The following describes two proteins that form a bound complex.

Sequence of the second protein:
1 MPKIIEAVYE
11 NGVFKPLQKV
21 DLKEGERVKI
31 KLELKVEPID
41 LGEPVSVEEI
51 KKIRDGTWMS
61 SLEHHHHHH

Residue-level contacts at the interface:
Residue V28 in the second protein contacts residue F14 in the first protein (closest heavy-atom distance 3.5 Å).
Residue V28 in the second protein interacts with residue A7 in the first protein (closest heavy-atom distance 3.1 Å).
Residue Y9 in the second protein interacts with residue E24 in the first protein (closest heavy-atom distance 3.1 Å).
Residue I30 in the second protein is in contact with residue I5 in the first protein (closest heavy-atom distance 3.0 Å).
Residue K29 in the second protein is in contact with residue I5 in the first protein (closest heavy-atom distance 3.6 Å).
Residue R27 in the second protein interacts with residue E33 in the first protein (closest heavy-atom distance 3.4 Å).
Residue F14 in the second protein is in contact with residue F14 in the first protein (closest heavy-atom distance 2.7 Å).
Residue L22 in the second protein contacts residue L32 in the first protein (closest heavy-atom distance 3.5 Å).
Residue I5 in the second protein contacts residue V28 in the first protein (closest heavy-atom distance 3.7 Å).
Residue Y9 in the second protein is in contact with residue K23 in the first protein (closest heavy-atom distance 2.6 Å).
Residue I5 in the second protein contacts residue K29 in the first protein (closest heavy-atom distance 3.1 Å).
Residue V28 in the second protein is in contact with residue L32 in the first protein (closest heavy-atom distance 3.4 Å).
Residue V20 in the second protein interacts with residue Y9 in the first protein (closest heavy-atom distance 2.8 Å).
Residue F14 in the second protein contacts residue P16 in the first protein (closest heavy-atom distance 3.7 Å).
Residue I4 in the second protein is in contact with residue I30 in the first protein (closest heavy-atom distance 3.5 Å).
Residue Y9 in the second protein contacts residue E26 in the first protein (closest heavy-atom distance 2.9 Å).
Residue I30 in the second protein contacts residue K29 in the first protein (closest heavy-atom distance 3.4 Å).
Residue L32 in the second protein interacts with residue K3 in the first protein (closest heavy-atom distance 3.5 Å).
Residue L17 in the second protein interacts with residue R27 in the first protein (closest heavy-atom distance 3.5 Å).
Residue K15 in the second protein interacts with residue V13 in the first protein (closest heavy-atom distance 3.6 Å).
Residue V8 in the second protein is in contact with residue E26 in the first protein (closest heavy-atom distance 3.0 Å).
Residue I5 in the second protein interacts with residue I30 in the first protein (closest heavy-atom distance 2.6 Å).
Residue E26 in the second protein interacts with residue A7 in the first protein (closest heavy-atom distance 3.1 Å).
Residue E24 in the second protein contacts residue N11 in the first protein (closest heavy-atom distance 3.6 Å).
Residue E33 in the second protein interacts with residue K29 in the first protein (closest heavy-atom distance 2.7 Å).
Residue K29 in the second protein interacts with residue I30 in the first protein (closest heavy-atom distance 3.1 Å).
Residue G25 in the second protein contacts residue Y9 in the first protein (closest heavy-atom distance 2.7 Å).
Residue E24 in the second protein contacts residue Y9 in the first protein (closest heavy-atom distance 3.2 Å).
Residue Y9 in the second protein contacts residue L22 in the first protein (closest heavy-atom distance 3.5 Å).
Residue F14 in the second protein interacts with residue V13 in the first protein (closest heavy-atom distance 3.6 Å).
Residue A7 in the second protein contacts residue V28 in the first protein (closest heavy-atom distance 3.2 Å).
Residue K31 in the second protein is in contact with residue V28 in the first protein (closest heavy-atom distance 3.5 Å).
Residue P2 in the second protein interacts with residue L34 in the first protein (closest heavy-atom distance 3.5 Å).
Residue E6 in the second protein contacts residue V28 in the first protein (closest heavy-atom distance 3.2 Å).
Residue K29 in the second protein is in contact with residue E33 in the first protein (closest heavy-atom distance 2.7 Å).
Residue E6 in the second protein interacts with residue R27 in the first protein (closest heavy-atom distance 2.6 Å).
Residue L32 in the second protein contacts residue L22 in the first protein (closest heavy-atom distance 3.6 Å).
Residue A7 in the second protein contacts residue E26 in the first protein (closest heavy-atom distance 3.1 Å).
Residue V28 in the second protein interacts with residue K31 in the first protein (closest heavy-atom distance 3.2 Å).
Residue V28 in the second protein interacts with residue I30 in the first protein (closest heavy-atom distance 3.2 Å).
Residue R27 in the second protein contacts residue L32 in the first protein (closest heavy-atom distance 3.6 Å).
Residue K3 in the second protein contacts residue K31 in the first protein (closest heavy-atom distance 3.7 Å).
Residue K31 in the second protein contacts residue K29 in the first protein (closest heavy-atom distance 2.7 Å).
Residue K29 in the second protein interacts with residue I4 in the first protein (closest heavy-atom distance 3.6 Å).
Residue E26 in the second protein contacts residue V8 in the first protein (closest heavy-atom distance 3.2 Å).
Residue P16 in the second protein is in contact with residue G12 in the first protein (closest heavy-atom distance 3.7 Å).
Residue E26 in the second protein contacts residue Y9 in the first protein (closest heavy-atom distance 3.0 Å).
Residue V13 in the second protein is in contact with residue V13 in the first protein (closest heavy-atom distance 3.4 Å).
Residue Y9 in the second protein interacts with residue G25 in the first protein (closest heavy-atom distance 2.6 Å).
Residue I30 in the second protein contacts residue V28 in the first protein (closest heavy-atom distance 3.6 Å).
Residue V8 in the second protein interacts with residue G25 in the first protein (closest heavy-atom distance 3.6 Å).
Residue G25 in the second protein contacts residue V8 in the first protein (closest heavy-atom distance 3.2 Å).
Residue K29 in the second protein contacts residue K31 in the first protein (closest heavy-atom distance 3.2 Å).
Residue I30 in the second protein contacts residue I4 in the first protein (closest heavy-atom distance 3.4 Å).
Residue A7 in the second protein is in contact with residue R27 in the first protein (closest heavy-atom distance 3.4 Å).
Residue L34 in the second protein interacts with residue P2 in the first protein (closest heavy-atom distance 3.6 Å).
Residue V8 in the second protein interacts with residue R27 in the first protein (closest heavy-atom distance 3.5 Å).
Residue V28 in the second protein contacts residue E6 in the first protein (closest heavy-atom distance 3.4 Å).
Residue K23 in the second protein contacts residue Y9 in the first protein (closest heavy-atom distance 2.6 Å).
Residue F14 in the second protein contacts residue V28 in the first protein (closest heavy-atom distance 3.5 Å).

Sequence of the first protein:
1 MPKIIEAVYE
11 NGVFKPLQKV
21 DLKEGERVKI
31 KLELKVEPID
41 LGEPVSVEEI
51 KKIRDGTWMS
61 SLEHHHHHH